This data describes a binding interaction between two proteins.

Sequence of chain B:
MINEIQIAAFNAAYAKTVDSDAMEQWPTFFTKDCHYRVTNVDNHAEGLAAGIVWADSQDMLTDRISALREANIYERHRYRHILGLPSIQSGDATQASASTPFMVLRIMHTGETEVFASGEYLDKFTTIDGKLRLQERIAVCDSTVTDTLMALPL

Residue-level contacts at the interface:
Residue G130 in chain B is in contact with residue K96 in chain A (closest heavy-atom distance 4.3 Å).
Residue K131 in chain B interacts with residue N93 in chain A (closest heavy-atom distance 3.5 Å).
Residue D129 in chain B contacts residue Y20 in chain A (closest heavy-atom distance 3.0 Å).
Residue K131 in chain B interacts with residue K96 in chain A (closest heavy-atom distance 4.8 Å).
Residue D129 in chain B contacts residue K96 in chain A (closest heavy-atom distance 3.7 Å).
Residue G130 in chain B contacts residue N93 in chain A (closest heavy-atom distance 3.9 Å).
Residue D129 in chain B contacts residue N93 in chain A (closest heavy-atom distance 3.7 Å).

Sequence of chain A:
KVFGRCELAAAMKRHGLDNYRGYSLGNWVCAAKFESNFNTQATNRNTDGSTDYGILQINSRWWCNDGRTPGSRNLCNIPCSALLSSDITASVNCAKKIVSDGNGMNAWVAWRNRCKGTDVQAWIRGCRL